Interface contacts:
Residue A4 in chain B contacts residue R13 in chain A (closest heavy-atom distance 4.2 Å).
Residue L16 in chain B contacts residue N24 in chain A (closest heavy-atom distance 4.2 Å).
Residue N20 in chain B interacts with residue Y27 in chain A (closest heavy-atom distance 4.3 Å).
Residue K30 in chain B contacts residue L34 in chain A (closest heavy-atom distance 3.7 Å).
Residue V17 in chain B is in contact with residue V20 in chain A (closest heavy-atom distance 3.7 Å).
Residue K33 in chain B contacts residue L45 in chain A (closest heavy-atom distance 4.7 Å).
Residue D46 in chain B is in contact with residue K40 in chain A (closest heavy-atom distance 4.7 Å).
Residue I27 in chain B is in contact with residue L34 in chain A (closest heavy-atom distance 3.5 Å).
Residue L37 in chain B contacts residue L41 in chain A (closest heavy-atom distance 3.6 Å).
Residue I34 in chain B is in contact with residue K40 in chain A (closest heavy-atom distance 4.3 Å).
Residue L23 in chain B contacts residue Y27 in chain A (closest heavy-atom distance 3.4 Å).
Residue D9 in chain B interacts with residue Q17 in chain A (closest heavy-atom distance 3.5 Å).
Residue R44 in chain B contacts residue R43 in chain A (closest heavy-atom distance 3.7 Å).
Residue E19 in chain B interacts with residue N24 in chain A (closest heavy-atom distance 3.3 Å).
Residue R38 in chain B is in contact with residue E37 in chain A (closest heavy-atom distance 3.9 Å).
Residue I34 in chain B is in contact with residue E37 in chain A (closest heavy-atom distance 3.1 Å).
Residue I34 in chain B interacts with residue I38 in chain A (closest heavy-atom distance 4.5 Å).
Residue L23 in chain B contacts residue I31 in chain A (closest heavy-atom distance 3.6 Å).
Residue I27 in chain B interacts with residue I31 in chain A (closest heavy-atom distance 3.5 Å).
Residue N20 in chain B contacts residue E21 in chain A (closest heavy-atom distance 4.7 Å).
Residue R40 in chain B interacts with residue L44 in chain A (closest heavy-atom distance 3.6 Å).
Residue R40 in chain B interacts with residue T50 in chain A (closest heavy-atom distance 2.6 Å).
Residue E31 in chain B contacts residue L34 in chain A (closest heavy-atom distance 3.6 Å).
Residue L37 in chain B is in contact with residue L44 in chain A (closest heavy-atom distance 4.0 Å).
Residue N20 in chain B is in contact with residue R19 in chain A (closest heavy-atom distance 4.0 Å).
Residue N20 in chain B is in contact with residue Q23 in chain A (closest heavy-atom distance 3.2 Å).
Residue I27 in chain B interacts with residue Y27 in chain A (closest heavy-atom distance 3.2 Å).
Residue L37 in chain B interacts with residue R43 in chain A (closest heavy-atom distance 4.3 Å).
Residue L16 in chain B contacts residue V20 in chain A (closest heavy-atom distance 3.5 Å).
Residue K33 in chain B contacts residue L41 in chain A (closest heavy-atom distance 3.5 Å).
Residue I34 in chain B is in contact with residue L41 in chain A (closest heavy-atom distance 3.6 Å).
Residue L23 in chain B is in contact with residue N24 in chain A (closest heavy-atom distance 3.1 Å).
Residue R40 in chain B is in contact with residue L49 in chain A (closest heavy-atom distance 3.8 Å).
Residue Y13 in chain B interacts with residue Q17 in chain A (closest heavy-atom distance 4.4 Å).
Residue L16 in chain B is in contact with residue E21 in chain A (closest heavy-atom distance 3.4 Å).
Residue I5 in chain B interacts with residue R13 in chain A (closest heavy-atom distance 3.4 Å).
Residue K33 in chain B contacts residue L44 in chain A (closest heavy-atom distance 4.4 Å).
Residue L37 in chain B contacts residue K40 in chain A (closest heavy-atom distance 3.6 Å).
Residue N20 in chain B contacts residue V20 in chain A (closest heavy-atom distance 2.7 Å).
Residue I27 in chain B contacts residue E30 in chain A (closest heavy-atom distance 3.7 Å).
Residue L26 in chain B interacts with residue L34 in chain A (closest heavy-atom distance 4.8 Å).
Residue Y13 in chain B contacts residue L16 in chain A (closest heavy-atom distance 3.3 Å).
Residue N20 in chain B is in contact with residue N24 in chain A (closest heavy-atom distance 3.3 Å).
Residue L23 in chain B is in contact with residue K28 in chain A (closest heavy-atom distance 3.3 Å).
Residue Y13 in chain B contacts residue V20 in chain A (closest heavy-atom distance 3.9 Å).
Residue R38 in chain B contacts residue K40 in chain A (closest heavy-atom distance 4.3 Å).
Residue L41 in chain B is in contact with residue K40 in chain A (closest heavy-atom distance 3.4 Å).
Residue I34 in chain B is in contact with residue L34 in chain A (closest heavy-atom distance 3.8 Å).
Residue L16 in chain B is in contact with residue Q17 in chain A (closest heavy-atom distance 3.4 Å).
Residue K30 in chain B interacts with residue I38 in chain A (closest heavy-atom distance 3.7 Å).
Residue L26 in chain B interacts with residue I31 in chain A (closest heavy-atom distance 3.9 Å).
Residue L41 in chain B is in contact with residue R43 in chain A (closest heavy-atom distance 3.4 Å).
Residue K30 in chain B is in contact with residue L41 in chain A (closest heavy-atom distance 4.2 Å).
Residue Q24 in chain B contacts residue Y27 in chain A (closest heavy-atom distance 3.9 Å).
Residue L23 in chain B is in contact with residue Q23 in chain A (closest heavy-atom distance 4.8 Å).

Sequence of chain A:
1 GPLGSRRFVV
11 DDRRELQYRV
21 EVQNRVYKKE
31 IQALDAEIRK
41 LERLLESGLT

Sequence of chain B:
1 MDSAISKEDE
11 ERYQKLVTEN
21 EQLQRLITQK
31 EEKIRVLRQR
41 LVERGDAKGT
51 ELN

This data describes a binding interaction between two proteins.